Sequence of chain B:
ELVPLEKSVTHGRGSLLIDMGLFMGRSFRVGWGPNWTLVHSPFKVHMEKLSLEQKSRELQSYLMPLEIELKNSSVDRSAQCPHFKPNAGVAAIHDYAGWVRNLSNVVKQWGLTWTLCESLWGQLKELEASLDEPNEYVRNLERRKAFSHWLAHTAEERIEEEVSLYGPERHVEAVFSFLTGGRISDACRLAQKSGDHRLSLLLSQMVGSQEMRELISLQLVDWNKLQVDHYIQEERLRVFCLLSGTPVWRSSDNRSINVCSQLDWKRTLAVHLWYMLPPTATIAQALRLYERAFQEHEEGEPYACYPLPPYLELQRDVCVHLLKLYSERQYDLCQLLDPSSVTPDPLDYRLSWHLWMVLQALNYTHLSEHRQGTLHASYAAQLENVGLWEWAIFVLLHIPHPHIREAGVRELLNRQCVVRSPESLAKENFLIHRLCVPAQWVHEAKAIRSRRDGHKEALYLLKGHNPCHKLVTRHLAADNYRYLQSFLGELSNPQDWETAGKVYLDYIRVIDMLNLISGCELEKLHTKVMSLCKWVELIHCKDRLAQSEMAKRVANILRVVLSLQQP

Sequence of chain A:
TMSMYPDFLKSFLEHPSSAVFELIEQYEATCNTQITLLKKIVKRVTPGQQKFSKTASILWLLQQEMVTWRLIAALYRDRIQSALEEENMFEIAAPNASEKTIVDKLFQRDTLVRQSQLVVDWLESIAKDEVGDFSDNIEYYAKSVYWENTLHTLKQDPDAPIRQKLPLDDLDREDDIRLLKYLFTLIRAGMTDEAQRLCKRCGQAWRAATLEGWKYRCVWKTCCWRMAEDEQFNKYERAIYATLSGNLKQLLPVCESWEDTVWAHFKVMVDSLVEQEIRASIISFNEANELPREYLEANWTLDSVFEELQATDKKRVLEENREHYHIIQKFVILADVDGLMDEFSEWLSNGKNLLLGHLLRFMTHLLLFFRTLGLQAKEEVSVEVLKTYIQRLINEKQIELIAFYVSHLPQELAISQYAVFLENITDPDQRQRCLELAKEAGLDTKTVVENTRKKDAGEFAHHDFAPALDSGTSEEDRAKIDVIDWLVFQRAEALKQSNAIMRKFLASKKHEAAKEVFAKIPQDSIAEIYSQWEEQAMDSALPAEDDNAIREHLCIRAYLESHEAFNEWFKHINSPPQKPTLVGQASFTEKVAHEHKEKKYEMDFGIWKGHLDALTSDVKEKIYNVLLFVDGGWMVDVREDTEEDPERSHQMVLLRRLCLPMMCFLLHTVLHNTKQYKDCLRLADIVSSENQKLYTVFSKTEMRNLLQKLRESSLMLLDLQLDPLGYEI

Interface contacts:
Residue L369 in chain A interacts with residue L1286 in chain B (closest heavy-atom distance 4.4 Å).
Residue E370 in chain A interacts with residue M1297 in chain B (closest heavy-atom distance 3.6 Å).
Residue R321 in chain A is in contact with residue H1256 in chain B (closest heavy-atom distance 4.4 Å).
Residue L293 in chain A contacts residue V1313 in chain B (closest heavy-atom distance 3.9 Å).
Residue A363 in chain A is in contact with residue Q1304 in chain B (closest heavy-atom distance 3.6 Å).
Residue E370 in chain A is in contact with residue L1286 in chain B (closest heavy-atom distance 3.9 Å).
Residue V397 in chain A contacts residue S1289 in chain B (closest heavy-atom distance 4.6 Å).
Residue K373 in chain A interacts with residue Q1290 in chain B (closest heavy-atom distance 3.1 Å).
Residue Y394 in chain A contacts residue Q1290 in chain B (closest heavy-atom distance 4.5 Å).
Residue A367 in chain A interacts with residue R1283 in chain B (closest heavy-atom distance 3.9 Å).
Residue R321 in chain A interacts with residue S1279 in chain B (closest heavy-atom distance 3.7 Å).
Residue G371 in chain A interacts with residue L1286 in chain B (closest heavy-atom distance 3.8 Å).
Residue D315 in chain A contacts residue W1308 in chain B (closest heavy-atom distance 4.7 Å).
Residue K373 in chain A interacts with residue L1286 in chain B (closest heavy-atom distance 4.9 Å).
Residue Q362 in chain A is in contact with residue Q1304 in chain B (closest heavy-atom distance 4.5 Å).
Residue L296 in chain A interacts with residue Y1316 in chain B (closest heavy-atom distance 3.7 Å).
Residue D315 in chain A is in contact with residue F1325 in chain B (closest heavy-atom distance 4.3 Å).
Residue I320 in chain A contacts residue G1280 in chain B (closest heavy-atom distance 3.5 Å).
Residue C401 in chain A interacts with residue S1285 in chain B (closest heavy-atom distance 3.4 Å).
Residue L293 in chain A is in contact with residue Y1316 in chain B (closest heavy-atom distance 3.2 Å).
Residue V287 in chain A interacts with residue W1308 in chain B (closest heavy-atom distance 4.7 Å).
Residue P316 in chain A is in contact with residue G1280 in chain B (closest heavy-atom distance 4.5 Å).
Residue A367 in chain A contacts residue L1286 in chain B (closest heavy-atom distance 3.0 Å).
Residue V397 in chain A is in contact with residue S1285 in chain B (closest heavy-atom distance 4.6 Å).
Residue R395 in chain A contacts residue Q1290 in chain B (closest heavy-atom distance 3.6 Å).
Residue D317 in chain A interacts with residue R1321 in chain B (closest heavy-atom distance 4.6 Å).
Residue A363 in chain A contacts residue W1308 in chain B (closest heavy-atom distance 3.6 Å).
Residue A366 in chain A interacts with residue L1300 in chain B (closest heavy-atom distance 3.9 Å).
Residue W398 in chain A is in contact with residue H1282 in chain B (closest heavy-atom distance 4.8 Å).
Residue G371 in chain A interacts with residue M1297 in chain B (closest heavy-atom distance 4.0 Å).
Residue C402 in chain A contacts residue H1282 in chain B (closest heavy-atom distance 3.6 Å).
Residue M405 in chain A interacts with residue H1282 in chain B (closest heavy-atom distance 3.5 Å).
Residue W372 in chain A contacts residue V1292 in chain B (closest heavy-atom distance 2.8 Å).
Residue A367 in chain A interacts with residue I1301 in chain B (closest heavy-atom distance 4.3 Å).
Residue W372 in chain A contacts residue G1293 in chain B (closest heavy-atom distance 4.1 Å).
Residue S286 in chain A interacts with residue L1311 in chain B (closest heavy-atom distance 4.7 Å).
Residue C401 in chain A interacts with residue H1282 in chain B (closest heavy-atom distance 4.0 Å).
Residue G371 in chain A is in contact with residue Q1290 in chain B (closest heavy-atom distance 4.5 Å).
Residue K297 in chain A contacts residue Y1316 in chain B (closest heavy-atom distance 3.2 Å).
Residue Y394 in chain A is in contact with residue S1289 in chain B (closest heavy-atom distance 2.7 Å).
Residue R395 in chain A interacts with residue S1289 in chain B (closest heavy-atom distance 3.9 Å).
Residue A318 in chain A contacts residue R1321 in chain B (closest heavy-atom distance 3.9 Å).
Residue D315 in chain A interacts with residue R1283 in chain B (closest heavy-atom distance 4.1 Å).
Residue W398 in chain A is in contact with residue S1285 in chain B (closest heavy-atom distance 3.3 Å).
Residue K373 in chain A contacts residue V1292 in chain B (closest heavy-atom distance 3.7 Å).
Residue W398 in chain A contacts residue L1286 in chain B (closest heavy-atom distance 4.5 Å).
Residue T368 in chain A interacts with residue L1286 in chain B (closest heavy-atom distance 3.6 Å).
Residue D317 in chain A contacts residue R1283 in chain B (closest heavy-atom distance 3.6 Å).
Residue I320 in chain A contacts residue K1278 in chain B (closest heavy-atom distance 4.3 Å).
Residue D315 in chain A contacts residue R1321 in chain B (closest heavy-atom distance 4.1 Å).
Residue V287 in chain A contacts residue L1311 in chain B (closest heavy-atom distance 3.7 Å).
Residue W398 in chain A contacts residue S1289 in chain B (closest heavy-atom distance 3.2 Å).
Residue W398 in chain A is in contact with residue Q1290 in chain B (closest heavy-atom distance 3.7 Å).
Residue I320 in chain A interacts with residue S1279 in chain B (closest heavy-atom distance 4.6 Å).
Residue C401 in chain A is in contact with residue C1273 in chain B (closest heavy-atom distance 4.8 Å).
Residue G361 in chain A contacts residue Q1304 in chain B (closest heavy-atom distance 2.9 Å).
Residue A367 in chain A contacts residue M1297 in chain B (closest heavy-atom distance 5.0 Å).
Residue T368 in chain A contacts residue H1282 in chain B (closest heavy-atom distance 4.9 Å).
Residue D317 in chain A interacts with residue D1281 in chain B (closest heavy-atom distance 4.1 Å).
Residue Y288 in chain A is in contact with residue W1308 in chain B (closest heavy-atom distance 4.3 Å).

This data describes a binding interaction between two proteins.